Sequence of protein 2:
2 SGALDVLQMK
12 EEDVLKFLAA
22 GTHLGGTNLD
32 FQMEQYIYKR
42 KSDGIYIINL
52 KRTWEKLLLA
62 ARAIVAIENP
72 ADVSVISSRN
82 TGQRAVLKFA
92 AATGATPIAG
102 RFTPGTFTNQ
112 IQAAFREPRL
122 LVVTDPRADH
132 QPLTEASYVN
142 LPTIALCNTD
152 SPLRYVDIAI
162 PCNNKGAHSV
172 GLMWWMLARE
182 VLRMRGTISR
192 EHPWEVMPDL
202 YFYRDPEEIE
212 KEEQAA

Residue-level contacts at the interface:
Residue Q85 in protein 1 contacts residue Q215 in protein 2 (closest heavy-atom distance 3.4 Å).
Residue R345 in protein 1 contacts residue R102 in protein 2 (closest heavy-atom distance 3.3 Å).
Residue C288 in protein 1 contacts residue G167 in protein 2 (closest heavy-atom distance 3.5 Å).
Residue G272 in protein 1 contacts residue L25 in protein 2 (closest heavy-atom distance 3.6 Å).
Residue R64 in protein 1 is in contact with residue A216 in protein 2 (closest heavy-atom distance 3.9 Å).
Residue R345 in protein 1 is in contact with residue S79 in protein 2 (closest heavy-atom distance 3.1 Å).
Residue G272 in protein 1 contacts residue I46 in protein 2 (closest heavy-atom distance 3.6 Å).
Residue A81 in protein 1 contacts residue K212 in protein 2 (closest heavy-atom distance 3.8 Å).
Residue P338 in protein 1 is in contact with residue R128 in protein 2 (closest heavy-atom distance 3.6 Å).
Residue L79 in protein 1 is in contact with residue K212 in protein 2 (closest heavy-atom distance 2.8 Å).
Residue P319 in protein 1 is in contact with residue R41 in protein 2 (closest heavy-atom distance 3.4 Å).
Residue R323 in protein 1 interacts with residue F32 in protein 2 (closest heavy-atom distance 3.7 Å).
Residue L317 in protein 1 is in contact with residue S43 in protein 2 (closest heavy-atom distance 3.6 Å).
Residue N290 in protein 1 is in contact with residue L25 in protein 2 (closest heavy-atom distance 3.7 Å).
Residue E342 in protein 1 contacts residue K166 in protein 2 (closest heavy-atom distance 3.6 Å).
Residue R323 in protein 1 contacts residue N29 in protein 2 (closest heavy-atom distance 3.7 Å).
Residue G331 in protein 1 contacts residue H131 in protein 2 (closest heavy-atom distance 3.5 Å).
Residue S80 in protein 1 is in contact with residue K212 in protein 2 (closest heavy-atom distance 3.9 Å).
Residue T328 in protein 1 contacts residue R155 in protein 2 (closest heavy-atom distance 3.4 Å).
Residue D343 in protein 1 interacts with residue R80 in protein 2 (closest heavy-atom distance 3.3 Å).
Residue T292 in protein 1 is in contact with residue I46 in protein 2 (closest heavy-atom distance 3.9 Å).
Residue V63 in protein 1 interacts with residue Q215 in protein 2 (closest heavy-atom distance 3.8 Å).
Residue R323 in protein 1 contacts residue E35 in protein 2 (closest heavy-atom distance 3.6 Å).
Residue L340 in protein 1 interacts with residue R128 in protein 2 (closest heavy-atom distance 3.6 Å).
Residue Y76 in protein 1 contacts residue E213 in protein 2 (closest heavy-atom distance 3.5 Å).
Residue N290 in protein 1 is in contact with residue G27 in protein 2 (closest heavy-atom distance 3.6 Å).
Residue L322 in protein 1 is in contact with residue T28 in protein 2 (closest heavy-atom distance 3.7 Å).
Residue A81 in protein 1 interacts with residue E211 in protein 2 (closest heavy-atom distance 3.8 Å).
Residue H287 in protein 1 contacts residue A20 in protein 2 (closest heavy-atom distance 3.0 Å).
Residue L322 in protein 1 interacts with residue N29 in protein 2 (closest heavy-atom distance 3.5 Å).
Residue L340 in protein 1 contacts residue K166 in protein 2 (closest heavy-atom distance 3.0 Å).
Residue T341 in protein 1 contacts residue K166 in protein 2 (closest heavy-atom distance 3.8 Å).
Residue N290 in protein 1 is in contact with residue G26 in protein 2 (closest heavy-atom distance 3.2 Å).
Residue P327 in protein 1 is in contact with residue R128 in protein 2 (closest heavy-atom distance 3.9 Å).
Residue L326 in protein 1 contacts residue R128 in protein 2 (closest heavy-atom distance 3.7 Å).
Residue P77 in protein 1 interacts with residue K212 in protein 2 (closest heavy-atom distance 3.6 Å).
Residue N290 in protein 1 contacts residue K166 in protein 2 (closest heavy-atom distance 3.5 Å).
Residue H287 in protein 1 contacts residue A168 in protein 2 (closest heavy-atom distance 3.7 Å).
Residue G272 in protein 1 is in contact with residue K42 in protein 2 (closest heavy-atom distance 3.8 Å).
Residue G289 in protein 1 is in contact with residue K166 in protein 2 (closest heavy-atom distance 3.8 Å).
Residue A81 in protein 1 contacts residue Q215 in protein 2 (closest heavy-atom distance 3.3 Å).
Residue I84 in protein 1 interacts with residue K212 in protein 2 (closest heavy-atom distance 3.7 Å).
Residue L326 in protein 1 is in contact with residue N29 in protein 2 (closest heavy-atom distance 3.3 Å).
Residue P319 in protein 1 contacts residue S43 in protein 2 (closest heavy-atom distance 3.7 Å).
Residue D343 in protein 1 is in contact with residue T82 in protein 2 (closest heavy-atom distance 3.1 Å).
Residue C288 in protein 1 is in contact with residue N164 in protein 2 (closest heavy-atom distance 2.9 Å).
Residue P329 in protein 1 is in contact with residue R128 in protein 2 (closest heavy-atom distance 3.8 Å).
Residue L340 in protein 1 is in contact with residue D151 in protein 2 (closest heavy-atom distance 3.4 Å).
Residue H287 in protein 1 contacts residue G167 in protein 2 (closest heavy-atom distance 3.7 Å).
Residue H271 in protein 1 interacts with residue I46 in protein 2 (closest heavy-atom distance 3.4 Å).
Residue R323 in protein 1 interacts with residue L30 in protein 2 (closest heavy-atom distance 3.1 Å).
Residue Y324 in protein 1 interacts with residue N29 in protein 2 (closest heavy-atom distance 2.9 Å).
Residue H271 in protein 1 is in contact with residue D44 in protein 2 (closest heavy-atom distance 3.0 Å).
Residue H287 in protein 1 is in contact with residue A21 in protein 2 (closest heavy-atom distance 3.4 Å).
Residue T67 in protein 1 is in contact with residue A216 in protein 2 (closest heavy-atom distance 3.9 Å).
Residue L326 in protein 1 contacts residue D151 in protein 2 (closest heavy-atom distance 3.1 Å).
Residue R64 in protein 1 contacts residue A217 in protein 2 (closest heavy-atom distance 2.8 Å).
Residue H271 in protein 1 interacts with residue K42 in protein 2 (closest heavy-atom distance 3.2 Å).
Residue Y76 in protein 1 contacts residue K212 in protein 2 (closest heavy-atom distance 3.2 Å).
Residue R345 in protein 1 interacts with residue G101 in protein 2 (closest heavy-atom distance 3.3 Å).

Sequence of protein 1:
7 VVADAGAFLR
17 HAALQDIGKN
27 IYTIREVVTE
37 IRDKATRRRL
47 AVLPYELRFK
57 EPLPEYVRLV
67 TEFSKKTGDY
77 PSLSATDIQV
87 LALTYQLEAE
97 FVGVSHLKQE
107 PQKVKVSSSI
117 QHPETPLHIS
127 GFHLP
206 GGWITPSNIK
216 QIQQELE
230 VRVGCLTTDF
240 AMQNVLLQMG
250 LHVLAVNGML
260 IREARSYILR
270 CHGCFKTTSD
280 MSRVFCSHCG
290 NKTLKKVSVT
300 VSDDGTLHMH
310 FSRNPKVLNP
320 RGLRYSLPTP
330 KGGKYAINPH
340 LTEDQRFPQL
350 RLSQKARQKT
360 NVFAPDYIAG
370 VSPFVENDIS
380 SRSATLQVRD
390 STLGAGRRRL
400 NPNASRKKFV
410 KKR

This data describes a binding interaction between two proteins.